Contacts between the two chains:
Residue I636 in the first protein contacts residue L330 in the second protein (closest heavy-atom distance 4.1 Å).
Residue G534 in the first protein interacts with residue V356 in the second protein (closest heavy-atom distance 4.2 Å).
Residue H368 in the first protein interacts with residue L376 in the second protein (closest heavy-atom distance 4.0 Å).
Residue G362 in the first protein is in contact with residue H380 in the second protein (closest heavy-atom distance 3.5 Å).
Residue P485 in the first protein is in contact with residue Q392 in the second protein (closest heavy-atom distance 3.9 Å).
Residue V539 in the first protein contacts residue L349 in the second protein (closest heavy-atom distance 3.6 Å).
Residue F612 in the first protein contacts residue F340 in the second protein (closest heavy-atom distance 3.9 Å).
Residue G534 in the first protein is in contact with residue Q353 in the second protein (closest heavy-atom distance 3.0 Å).
Residue N537 in the first protein is in contact with residue N352 in the second protein (closest heavy-atom distance 4.1 Å).
Residue H370 in the first protein is in contact with residue R371 in the second protein (closest heavy-atom distance 3.3 Å).
Residue N456 in the first protein interacts with residue R389 in the second protein (closest heavy-atom distance 3.5 Å).
Residue L256 in the first protein contacts residue L376 in the second protein (closest heavy-atom distance 4.0 Å).
Residue E372 in the first protein is in contact with residue R367 in the second protein (closest heavy-atom distance 3.5 Å).
Residue L595 in the first protein interacts with residue L349 in the second protein (closest heavy-atom distance 3.9 Å).
Residue F382 in the first protein contacts residue M393 in the second protein (closest heavy-atom distance 3.3 Å).
Residue F486 in the first protein interacts with residue R389 in the second protein (closest heavy-atom distance 3.7 Å).
Residue A383 in the first protein is in contact with residue A386 in the second protein (closest heavy-atom distance 3.7 Å).
Residue L256 in the first protein contacts residue G375 in the second protein (closest heavy-atom distance 4.2 Å).
Residue G534 in the first protein is in contact with residue N352 in the second protein (closest heavy-atom distance 4.0 Å).
Residue D376 in the first protein interacts with residue W364 in the second protein (closest heavy-atom distance 3.9 Å).
Residue K488 in the first protein is in contact with residue W388 in the second protein (closest heavy-atom distance 3.7 Å).
Residue N379 in the first protein is in contact with residue L390 in the second protein (closest heavy-atom distance 3.5 Å).
Residue S380 in the first protein is in contact with residue P382 in the second protein (closest heavy-atom distance 3.4 Å).
Residue F612 in the first protein contacts residue L345 in the second protein (closest heavy-atom distance 4.1 Å).
Residue N638 in the first protein is in contact with residue E337 in the second protein (closest heavy-atom distance 3.1 Å).
Residue A383 in the first protein interacts with residue M393 in the second protein (closest heavy-atom distance 4.1 Å).
Residue H368 in the first protein interacts with residue H377 in the second protein (closest heavy-atom distance 3.6 Å).
Residue L681 in the first protein interacts with residue L329 in the second protein (closest heavy-atom distance 3.8 Å).
Residue N537 in the first protein interacts with residue L349 in the second protein (closest heavy-atom distance 4.0 Å).
Residue N638 in the first protein interacts with residue A333 in the second protein (closest heavy-atom distance 4.1 Å).
Residue T533 in the first protein is in contact with residue Q353 in the second protein (closest heavy-atom distance 3.3 Å).
Residue A383 in the first protein interacts with residue R389 in the second protein (closest heavy-atom distance 3.2 Å).
Residue T533 in the first protein interacts with residue L349 in the second protein (closest heavy-atom distance 3.8 Å).
Residue E372 in the first protein interacts with residue R371 in the second protein (closest heavy-atom distance 4.1 Å).
Residue P489 in the first protein interacts with residue W388 in the second protein (closest heavy-atom distance 3.8 Å).
Residue R296 in the first protein is in contact with residue L374 in the second protein (closest heavy-atom distance 4.0 Å).
Residue D376 in the first protein interacts with residue H380 in the second protein (closest heavy-atom distance 4.1 Å).
Residue F486 in the first protein is in contact with residue Q392 in the second protein (closest heavy-atom distance 3.6 Å).
Residue H490 in the first protein is in contact with residue Q353 in the second protein (closest heavy-atom distance 3.9 Å).
Residue L681 in the first protein is in contact with residue A333 in the second protein (closest heavy-atom distance 3.8 Å).
Residue H370 in the first protein interacts with residue L376 in the second protein (closest heavy-atom distance 3.6 Å).
Residue A640 in the first protein contacts residue E337 in the second protein (closest heavy-atom distance 3.9 Å).
Residue A360 in the first protein contacts residue H380 in the second protein (closest heavy-atom distance 3.8 Å).
Residue N638 in the first protein contacts residue I334 in the second protein (closest heavy-atom distance 3.7 Å).
Residue L595 in the first protein is in contact with residue L345 in the second protein (closest heavy-atom distance 3.8 Å).
Residue F486 in the first protein interacts with residue W388 in the second protein (closest heavy-atom distance 3.9 Å).
Residue H367 in the first protein is in contact with residue H377 in the second protein (closest heavy-atom distance 3.8 Å).
Residue L595 in the first protein is in contact with residue R348 in the second protein (closest heavy-atom distance 3.7 Å).
Residue D376 in the first protein interacts with residue P379 in the second protein (closest heavy-atom distance 3.0 Å).
Residue D373 in the first protein contacts residue H377 in the second protein (closest heavy-atom distance 2.9 Å).
Residue T492 in the first protein is in contact with residue Q392 in the second protein (closest heavy-atom distance 3.5 Å).
Residue C384 in the first protein is in contact with residue R389 in the second protein (closest heavy-atom distance 3.2 Å).
Residue F593 in the first protein contacts residue Y341 in the second protein (closest heavy-atom distance 3.5 Å).
Residue F486 in the first protein interacts with residue M393 in the second protein (closest heavy-atom distance 4.0 Å).
Residue F593 in the first protein is in contact with residue L345 in the second protein (closest heavy-atom distance 4.0 Å).
Residue Q616 in the first protein interacts with residue I334 in the second protein (closest heavy-atom distance 3.3 Å).
Residue D373 in the first protein contacts residue R371 in the second protein (closest heavy-atom distance 2.6 Å).
Residue A383 in the first protein interacts with residue L390 in the second protein (closest heavy-atom distance 3.6 Å).
Residue V614 in the first protein interacts with residue E337 in the second protein (closest heavy-atom distance 3.8 Å).
Residue D376 in the first protein is in contact with residue R367 in the second protein (closest heavy-atom distance 3.1 Å).

Sequence of the first protein:
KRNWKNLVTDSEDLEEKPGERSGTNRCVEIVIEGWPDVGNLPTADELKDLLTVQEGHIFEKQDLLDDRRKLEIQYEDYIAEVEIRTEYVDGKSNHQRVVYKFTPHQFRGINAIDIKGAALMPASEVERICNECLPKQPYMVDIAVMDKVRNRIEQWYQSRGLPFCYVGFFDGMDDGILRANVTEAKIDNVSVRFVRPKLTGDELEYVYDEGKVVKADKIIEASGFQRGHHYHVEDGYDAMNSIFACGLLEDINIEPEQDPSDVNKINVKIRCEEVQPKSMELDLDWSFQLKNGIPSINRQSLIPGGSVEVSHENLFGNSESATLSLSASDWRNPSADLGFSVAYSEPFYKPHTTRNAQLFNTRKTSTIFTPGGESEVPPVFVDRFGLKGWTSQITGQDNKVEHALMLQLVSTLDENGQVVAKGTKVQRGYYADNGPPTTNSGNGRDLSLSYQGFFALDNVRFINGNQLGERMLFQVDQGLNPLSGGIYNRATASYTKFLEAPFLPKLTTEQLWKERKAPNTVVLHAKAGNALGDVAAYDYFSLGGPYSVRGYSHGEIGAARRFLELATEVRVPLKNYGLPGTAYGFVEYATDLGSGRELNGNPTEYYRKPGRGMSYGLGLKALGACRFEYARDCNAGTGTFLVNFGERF

The following describes two proteins that form a bound complex.

Sequence of the second protein:
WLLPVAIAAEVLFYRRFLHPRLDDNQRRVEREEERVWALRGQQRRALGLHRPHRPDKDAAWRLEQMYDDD